Residue-level contacts at the interface:
Residue L158 in chain A interacts with residue G397 in chain B (closest heavy-atom distance 3.8 Å).
Residue A156 in chain A contacts residue M399 in chain B (closest heavy-atom distance 4.6 Å).
Residue G20 in chain A is in contact with residue F400 in chain B (closest heavy-atom distance 4.0 Å).
Residue E26 in chain A is in contact with residue M399 in chain B (closest heavy-atom distance 3.5 Å).
Residue L22 in chain A interacts with residue M399 in chain B (closest heavy-atom distance 4.3 Å).
Residue R29 in chain A is in contact with residue M399 in chain B (closest heavy-atom distance 3.5 Å).
Residue R21 in chain A is in contact with residue F400 in chain B (closest heavy-atom distance 4.0 Å).
Residue D152 in chain A interacts with residue V398 in chain B (closest heavy-atom distance 3.5 Å).
Residue L158 in chain A interacts with residue V398 in chain B (closest heavy-atom distance 4.3 Å).
Residue V25 in chain A interacts with residue M399 in chain B (closest heavy-atom distance 3.9 Å).
Residue R29 in chain A contacts residue D394 in chain B (closest heavy-atom distance 3.7 Å).
Residue A156 in chain A contacts residue V398 in chain B (closest heavy-atom distance 3.1 Å).
Residue S154 in chain A contacts residue M399 in chain B (closest heavy-atom distance 3.5 Å).
Residue R21 in chain A contacts residue M399 in chain B (closest heavy-atom distance 4.9 Å).
Residue L158 in chain A contacts residue V401 in chain B (closest heavy-atom distance 4.7 Å).
Residue S154 in chain A is in contact with residue V398 in chain B (closest heavy-atom distance 4.9 Å).
Residue R21 in chain A is in contact with residue K396 in chain B (closest heavy-atom distance 4.0 Å).
Residue R29 in chain A contacts residue V398 in chain B (closest heavy-atom distance 3.7 Å).
Residue R169 in chain A contacts residue V398 in chain B (closest heavy-atom distance 3.8 Å).
Residue R29 in chain A is in contact with residue L395 in chain B (closest heavy-atom distance 3.5 Å).
Residue R21 in chain A is in contact with residue D394 in chain B (closest heavy-atom distance 3.6 Å).

This data describes a binding interaction between two proteins.

Sequence of chain A:
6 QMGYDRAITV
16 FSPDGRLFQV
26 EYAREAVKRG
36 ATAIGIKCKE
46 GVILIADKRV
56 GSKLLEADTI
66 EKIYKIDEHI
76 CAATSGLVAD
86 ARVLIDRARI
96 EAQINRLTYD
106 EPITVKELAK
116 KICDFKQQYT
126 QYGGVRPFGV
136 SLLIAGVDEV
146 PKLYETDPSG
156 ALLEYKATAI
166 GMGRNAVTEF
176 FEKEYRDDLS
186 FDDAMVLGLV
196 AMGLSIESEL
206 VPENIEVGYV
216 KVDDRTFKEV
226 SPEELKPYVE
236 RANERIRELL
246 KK

Sequence of chain B:
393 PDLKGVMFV